Sequence of chain A:
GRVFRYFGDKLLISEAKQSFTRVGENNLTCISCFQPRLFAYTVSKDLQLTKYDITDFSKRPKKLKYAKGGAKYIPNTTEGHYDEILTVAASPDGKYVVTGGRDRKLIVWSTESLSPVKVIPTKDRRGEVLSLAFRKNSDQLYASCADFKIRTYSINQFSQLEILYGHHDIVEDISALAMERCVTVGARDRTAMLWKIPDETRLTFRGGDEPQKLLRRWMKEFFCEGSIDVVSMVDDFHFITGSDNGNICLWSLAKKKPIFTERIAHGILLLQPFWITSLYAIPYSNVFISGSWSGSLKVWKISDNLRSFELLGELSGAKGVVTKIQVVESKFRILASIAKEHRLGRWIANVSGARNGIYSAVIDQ

These two protein chains interact to form a complex.

Sequence of chain B:
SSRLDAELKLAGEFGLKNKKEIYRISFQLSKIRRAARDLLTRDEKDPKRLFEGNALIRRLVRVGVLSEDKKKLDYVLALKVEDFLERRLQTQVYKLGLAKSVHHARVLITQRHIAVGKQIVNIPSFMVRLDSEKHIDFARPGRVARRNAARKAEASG

Residue-level contacts at the interface:
Residue F302 in chain A interacts with residue S152 in chain B (closest heavy-atom distance 4.1 Å).
Residue H321 in chain A is in contact with residue S152 in chain B (closest heavy-atom distance 3.1 Å).
Residue R279 in chain A interacts with residue R174 in chain B (closest heavy-atom distance 4.5 Å).
Residue H322 in chain A interacts with residue S152 in chain B (closest heavy-atom distance 3.5 Å).
Residue Y319 in chain A is in contact with residue G137 in chain B (closest heavy-atom distance 4.3 Å).
Residue H321 in chain A interacts with residue E153 in chain B (closest heavy-atom distance 4.9 Å).